Sequence of the second protein:
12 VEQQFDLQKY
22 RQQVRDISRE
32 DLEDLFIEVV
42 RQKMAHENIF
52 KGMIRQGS

This data describes a binding interaction between two proteins.

Interface contacts:
Residue F37 in the first protein is in contact with residue L36 in the second protein (closest heavy-atom distance 2.7 Å).
Residue M45 in the first protein interacts with residue D17 in the second protein (closest heavy-atom distance 3.9 Å).
Residue F51 in the first protein contacts residue M54 in the second protein (closest heavy-atom distance 4.1 Å).
Residue M54 in the first protein is in contact with residue F51 in the second protein (closest heavy-atom distance 4.0 Å).
Residue V40 in the first protein interacts with residue F37 in the second protein (closest heavy-atom distance 4.2 Å).
Residue Q14 in the first protein is in contact with residue N49 in the second protein (closest heavy-atom distance 2.9 Å).
Residue F37 in the first protein is in contact with residue Y21 in the second protein (closest heavy-atom distance 4.6 Å).
Residue R22 in the first protein contacts residue R42 in the second protein (closest heavy-atom distance 4.5 Å).
Residue H47 in the first protein is in contact with residue K44 in the second protein (closest heavy-atom distance 4.0 Å).
Residue R26 in the first protein is in contact with residue E34 in the second protein (closest heavy-atom distance 3.8 Å).
Residue Q43 in the first protein interacts with residue K44 in the second protein (closest heavy-atom distance 3.2 Å).
Residue L33 in the first protein is in contact with residue E34 in the second protein (closest heavy-atom distance 3.7 Å).
Residue L36 in the first protein interacts with residue F37 in the second protein (closest heavy-atom distance 2.8 Å).
Residue V25 in the first protein interacts with residue F37 in the second protein (closest heavy-atom distance 3.3 Å).
Residue L33 in the first protein is in contact with residue R30 in the second protein (closest heavy-atom distance 3.0 Å).
Residue A46 in the first protein is in contact with residue Q14 in the second protein (closest heavy-atom distance 4.9 Å).
Residue R42 in the first protein interacts with residue L18 in the second protein (closest heavy-atom distance 3.2 Å).
Residue M45 in the first protein contacts residue Q14 in the second protein (closest heavy-atom distance 3.5 Å).
Residue K44 in the first protein interacts with residue K44 in the second protein (closest heavy-atom distance 3.3 Å).
Residue E34 in the first protein contacts residue L33 in the second protein (closest heavy-atom distance 4.4 Å).
Residue L33 in the first protein contacts residue F37 in the second protein (closest heavy-atom distance 4.2 Å).
Residue K44 in the first protein contacts residue H47 in the second protein (closest heavy-atom distance 4.2 Å).
Residue E34 in the first protein is in contact with residue V25 in the second protein (closest heavy-atom distance 4.0 Å).
Residue Y21 in the first protein interacts with residue V41 in the second protein (closest heavy-atom distance 3.3 Å).
Residue V40 in the first protein interacts with residue K44 in the second protein (closest heavy-atom distance 3.0 Å).
Residue Q14 in the first protein interacts with residue M45 in the second protein (closest heavy-atom distance 3.7 Å).
Residue I55 in the first protein interacts with residue M54 in the second protein (closest heavy-atom distance 5.0 Å).
Residue I38 in the first protein interacts with residue R22 in the second protein (closest heavy-atom distance 3.8 Å).
Residue V25 in the first protein is in contact with residue E34 in the second protein (closest heavy-atom distance 3.0 Å).
Residue M45 in the first protein is in contact with residue L18 in the second protein (closest heavy-atom distance 4.2 Å).
Residue D17 in the first protein contacts residue M45 in the second protein (closest heavy-atom distance 3.7 Å).
Residue H47 in the first protein is in contact with residue H47 in the second protein (closest heavy-atom distance 3.1 Å).
Residue L18 in the first protein contacts residue V41 in the second protein (closest heavy-atom distance 3.9 Å).
Residue F37 in the first protein interacts with residue F37 in the second protein (closest heavy-atom distance 3.8 Å).
Residue M54 in the first protein is in contact with residue I55 in the second protein (closest heavy-atom distance 4.1 Å).
Residue L33 in the first protein contacts residue L33 in the second protein (closest heavy-atom distance 4.0 Å).
Residue F51 in the first protein is in contact with residue I50 in the second protein (closest heavy-atom distance 3.7 Å).
Residue N49 in the first protein contacts residue Q14 in the second protein (closest heavy-atom distance 3.6 Å).
Residue F37 in the first protein is in contact with residue V25 in the second protein (closest heavy-atom distance 3.4 Å).
Residue Y21 in the first protein interacts with residue M45 in the second protein (closest heavy-atom distance 4.5 Å).
Residue R42 in the first protein is in contact with residue R22 in the second protein (closest heavy-atom distance 2.4 Å).
Residue L36 in the first protein interacts with residue V40 in the second protein (closest heavy-atom distance 4.6 Å).
Residue I28 in the first protein is in contact with residue E34 in the second protein (closest heavy-atom distance 4.8 Å).
Residue V41 in the first protein contacts residue L18 in the second protein (closest heavy-atom distance 3.1 Å).
Residue K44 in the first protein contacts residue Q43 in the second protein (closest heavy-atom distance 4.0 Å).
Residue F37 in the first protein contacts residue L33 in the second protein (closest heavy-atom distance 4.7 Å).
Residue V41 in the first protein interacts with residue Y21 in the second protein (closest heavy-atom distance 3.4 Å).
Residue Y21 in the first protein interacts with residue F37 in the second protein (closest heavy-atom distance 4.6 Å).
Residue K44 in the first protein contacts residue V40 in the second protein (closest heavy-atom distance 4.5 Å).
Residue F37 in the first protein contacts residue V40 in the second protein (closest heavy-atom distance 3.4 Å).
Residue I50 in the first protein interacts with residue F51 in the second protein (closest heavy-atom distance 3.3 Å).
Residue I38 in the first protein interacts with residue V25 in the second protein (closest heavy-atom distance 4.8 Å).
Residue E48 in the first protein is in contact with residue Q14 in the second protein (closest heavy-atom distance 4.2 Å).
Residue H47 in the first protein contacts residue E48 in the second protein (closest heavy-atom distance 4.8 Å).
Residue R30 in the first protein contacts residue R30 in the second protein (closest heavy-atom distance 3.5 Å).
Residue L18 in the first protein contacts residue R42 in the second protein (closest heavy-atom distance 3.2 Å).
Residue E34 in the first protein contacts residue R26 in the second protein (closest heavy-atom distance 4.0 Å).
Residue M54 in the first protein is in contact with residue M54 in the second protein (closest heavy-atom distance 2.7 Å).
Residue V40 in the first protein is in contact with residue V40 in the second protein (closest heavy-atom distance 3.7 Å).

Sequence of the first protein:
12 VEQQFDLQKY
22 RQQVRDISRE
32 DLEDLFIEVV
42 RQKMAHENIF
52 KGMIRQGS